Contacts between the two chains:
Residue E35 in chain B interacts with residue K5 in chain A (closest heavy-atom distance 3.4 Å).
Residue N30 in chain B interacts with residue Q6 in chain A (closest heavy-atom distance 2.9 Å).
Residue E35 in chain B is in contact with residue F7 in chain A (closest heavy-atom distance 4.6 Å).
Residue S43 in chain B interacts with residue Q6 in chain A (closest heavy-atom distance 2.7 Å).
Residue F29 in chain B contacts residue S8 in chain A (closest heavy-atom distance 3.7 Å).
Residue E35 in chain B interacts with residue N3 in chain A (closest heavy-atom distance 3.5 Å).
Residue R22 in chain B interacts with residue V9 in chain A (closest heavy-atom distance 4.5 Å).
Residue A76 in chain B contacts residue F7 in chain A (closest heavy-atom distance 3.9 Å).
Residue L83 in chain B interacts with residue V9 in chain A (closest heavy-atom distance 4.1 Å).
Residue A76 in chain B interacts with residue K5 in chain A (closest heavy-atom distance 3.8 Å).
Residue V32 in chain B interacts with residue Q6 in chain A (closest heavy-atom distance 3.3 Å).
Residue F104 in chain B interacts with residue Y4 in chain A (closest heavy-atom distance 4.1 Å).
Residue I31 in chain B interacts with residue K5 in chain A (closest heavy-atom distance 4.0 Å).
Residue K84 in chain B interacts with residue V9 in chain A (closest heavy-atom distance 4.4 Å).
Residue N30 in chain B is in contact with residue V9 in chain A (closest heavy-atom distance 4.7 Å).
Residue T34 in chain B interacts with residue N3 in chain A (closest heavy-atom distance 3.2 Å).
Residue T34 in chain B contacts residue K5 in chain A (closest heavy-atom distance 4.6 Å).
Residue G28 in chain B is in contact with residue V9 in chain A (closest heavy-atom distance 2.9 Å).
Residue E77 in chain B contacts residue F7 in chain A (closest heavy-atom distance 3.7 Å).
Residue G33 in chain B interacts with residue Y4 in chain A (closest heavy-atom distance 3.4 Å).
Residue V32 in chain B interacts with residue K5 in chain A (closest heavy-atom distance 3.3 Å).
Residue I31 in chain B contacts residue Q6 in chain A (closest heavy-atom distance 3.2 Å).
Residue V32 in chain B is in contact with residue Y4 in chain A (closest heavy-atom distance 4.0 Å).
Residue L27 in chain B contacts residue V9 in chain A (closest heavy-atom distance 2.7 Å).
Residue N30 in chain B contacts residue S8 in chain A (closest heavy-atom distance 2.5 Å).
Residue K84 in chain B is in contact with residue S8 in chain A (closest heavy-atom distance 3.5 Å).
Residue T34 in chain B interacts with residue Y4 in chain A (closest heavy-atom distance 4.5 Å).
Residue I31 in chain B interacts with residue V9 in chain A (closest heavy-atom distance 4.4 Å).
Residue G33 in chain B interacts with residue N3 in chain A (closest heavy-atom distance 4.0 Å).
Residue G33 in chain B contacts residue K5 in chain A (closest heavy-atom distance 3.0 Å).
Residue F44 in chain B interacts with residue Q6 in chain A (closest heavy-atom distance 4.8 Å).
Residue F29 in chain B is in contact with residue V9 in chain A (closest heavy-atom distance 2.9 Å).
Residue A80 in chain B interacts with residue F7 in chain A (closest heavy-atom distance 3.9 Å).
Residue I31 in chain B interacts with residue F7 in chain A (closest heavy-atom distance 2.9 Å).
Residue N30 in chain B is in contact with residue F7 in chain A (closest heavy-atom distance 3.2 Å).
Residue T34 in chain B is in contact with residue K2 in chain A (closest heavy-atom distance 4.8 Å).
Residue A80 in chain B interacts with residue V9 in chain A (closest heavy-atom distance 4.0 Å).
Residue F29 in chain B interacts with residue F7 in chain A (closest heavy-atom distance 4.1 Å).
Residue G26 in chain B is in contact with residue V9 in chain A (closest heavy-atom distance 3.5 Å).

The following describes two proteins that form a bound complex.

Sequence of chain A:
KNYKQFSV

Sequence of chain B:
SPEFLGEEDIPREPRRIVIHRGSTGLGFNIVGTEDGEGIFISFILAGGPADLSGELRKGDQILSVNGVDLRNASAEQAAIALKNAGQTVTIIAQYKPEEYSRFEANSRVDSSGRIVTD